Sequence of protein 1:
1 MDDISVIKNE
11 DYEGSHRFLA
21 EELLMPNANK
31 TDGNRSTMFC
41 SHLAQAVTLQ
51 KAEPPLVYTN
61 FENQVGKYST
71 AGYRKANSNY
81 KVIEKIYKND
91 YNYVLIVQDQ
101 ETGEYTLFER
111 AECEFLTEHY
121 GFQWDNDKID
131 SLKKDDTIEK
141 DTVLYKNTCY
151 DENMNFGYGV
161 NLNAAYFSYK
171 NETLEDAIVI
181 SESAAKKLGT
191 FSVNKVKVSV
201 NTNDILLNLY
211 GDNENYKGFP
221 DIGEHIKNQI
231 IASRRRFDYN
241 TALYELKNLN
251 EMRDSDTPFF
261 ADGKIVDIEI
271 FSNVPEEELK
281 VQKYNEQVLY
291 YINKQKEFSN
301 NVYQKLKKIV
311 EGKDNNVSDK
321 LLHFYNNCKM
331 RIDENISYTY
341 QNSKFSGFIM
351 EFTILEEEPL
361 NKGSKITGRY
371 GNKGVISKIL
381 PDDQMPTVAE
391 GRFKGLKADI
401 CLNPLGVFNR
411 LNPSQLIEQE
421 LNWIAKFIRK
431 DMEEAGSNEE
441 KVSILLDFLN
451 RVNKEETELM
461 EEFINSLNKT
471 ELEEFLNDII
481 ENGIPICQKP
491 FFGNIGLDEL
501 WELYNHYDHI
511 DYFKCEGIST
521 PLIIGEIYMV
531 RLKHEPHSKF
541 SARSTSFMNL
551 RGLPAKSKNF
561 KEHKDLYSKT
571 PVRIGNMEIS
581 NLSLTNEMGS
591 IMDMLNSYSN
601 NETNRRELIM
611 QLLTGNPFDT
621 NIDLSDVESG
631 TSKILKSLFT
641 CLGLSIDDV

Residue-level contacts at the interface:
Residue L613 in protein 1 contacts residue C303 in protein 2 (closest heavy-atom distance 3.7 Å).
Residue I609 in protein 1 is in contact with residue I299 in protein 2 (closest heavy-atom distance 3.8 Å).
Residue L613 in protein 1 is in contact with residue I299 in protein 2 (closest heavy-atom distance 4.0 Å).
Residue M548 in protein 1 is in contact with residue R292 in protein 2 (closest heavy-atom distance 3.1 Å).
Residue N240 in protein 1 contacts residue Y338 in protein 2 (closest heavy-atom distance 3.1 Å).
Residue S557 in protein 1 is in contact with residue L291 in protein 2 (closest heavy-atom distance 3.8 Å).
Residue Y244 in protein 1 contacts residue I342 in protein 2 (closest heavy-atom distance 4.0 Å).
Residue L246 in protein 1 contacts residue L421 in protein 2 (closest heavy-atom distance 3.6 Å).
Residue L246 in protein 1 is in contact with residue I417 in protein 2 (closest heavy-atom distance 4.0 Å).
Residue M610 in protein 1 contacts residue C303 in protein 2 (closest heavy-atom distance 4.1 Å).
Residue R605 in protein 1 contacts residue Q295 in protein 2 (closest heavy-atom distance 3.6 Å).
Residue F547 in protein 1 is in contact with residue L291 in protein 2 (closest heavy-atom distance 4.1 Å).
Residue Y239 in protein 1 interacts with residue I427 in protein 2 (closest heavy-atom distance 3.6 Å).
Residue L249 in protein 1 interacts with residue I417 in protein 2 (closest heavy-atom distance 4.3 Å).
Residue V281 in protein 1 contacts residue I420 in protein 2 (closest heavy-atom distance 4.0 Å).
Residue L243 in protein 1 interacts with residue I342 in protein 2 (closest heavy-atom distance 3.9 Å).
Residue S546 in protein 1 interacts with residue D294 in protein 2 (closest heavy-atom distance 3.9 Å).
Residue Y239 in protein 1 is in contact with residue N424 in protein 2 (closest heavy-atom distance 3.6 Å).
Residue V281 in protein 1 is in contact with residue N419 in protein 2 (closest heavy-atom distance 3.1 Å).
Residue R606 in protein 1 is in contact with residue I299 in protein 2 (closest heavy-atom distance 3.8 Å).
Residue E278 in protein 1 contacts residue I420 in protein 2 (closest heavy-atom distance 4.3 Å).
Residue K247 in protein 1 is in contact with residue Y414 in protein 2 (closest heavy-atom distance 3.4 Å).
Residue L550 in protein 1 interacts with residue L290 in protein 2 (closest heavy-atom distance 3.5 Å).
Residue L613 in protein 1 is in contact with residue I300 in protein 2 (closest heavy-atom distance 3.6 Å).
Residue F547 in protein 1 contacts residue N293 in protein 2 (closest heavy-atom distance 4.2 Å).
Residue E602 in protein 1 interacts with residue Q295 in protein 2 (closest heavy-atom distance 4.0 Å).
Residue K556 in protein 1 interacts with residue E287 in protein 2 (closest heavy-atom distance 3.2 Å).
Residue F547 in protein 1 interacts with residue D294 in protein 2 (closest heavy-atom distance 4.3 Å).
Residue N549 in protein 1 is in contact with residue L291 in protein 2 (closest heavy-atom distance 4.2 Å).
Residue L243 in protein 1 contacts residue Y338 in protein 2 (closest heavy-atom distance 3.2 Å).
Residue Y239 in protein 1 interacts with residue L421 in protein 2 (closest heavy-atom distance 4.2 Å).
Residue F547 in protein 1 interacts with residue R292 in protein 2 (closest heavy-atom distance 3.1 Å).
Residue F237 in protein 1 is in contact with residue L421 in protein 2 (closest heavy-atom distance 3.7 Å).
Residue K283 in protein 1 is in contact with residue N419 in protein 2 (closest heavy-atom distance 3.5 Å).
Residue R551 in protein 1 contacts residue M286 in protein 2 (closest heavy-atom distance 3.8 Å).
Residue Y244 in protein 1 contacts residue Y338 in protein 2 (closest heavy-atom distance 4.0 Å).
Residue K247 in protein 1 is in contact with residue S413 in protein 2 (closest heavy-atom distance 4.0 Å).
Residue K247 in protein 1 is in contact with residue L410 in protein 2 (closest heavy-atom distance 3.9 Å).
Residue S255 in protein 1 interacts with residue K349 in protein 2 (closest heavy-atom distance 4.2 Å).
Residue L243 in protein 1 is in contact with residue Y414 in protein 2 (closest heavy-atom distance 2.5 Å).
Residue N549 in protein 1 is in contact with residue L290 in protein 2 (closest heavy-atom distance 3.0 Å).
Residue Y284 in protein 1 contacts residue L421 in protein 2 (closest heavy-atom distance 4.3 Å).
Residue K558 in protein 1 interacts with residue I288 in protein 2 (closest heavy-atom distance 3.7 Å).
Residue I609 in protein 1 is in contact with residue Q295 in protein 2 (closest heavy-atom distance 4.3 Å).
Residue R253 in protein 1 is in contact with residue S345 in protein 2 (closest heavy-atom distance 3.5 Å).
Residue Y244 in protein 1 is in contact with residue S345 in protein 2 (closest heavy-atom distance 3.6 Å).
Residue L243 in protein 1 interacts with residue L461 in protein 2 (closest heavy-atom distance 4.0 Å).
Residue Y284 in protein 1 is in contact with residue I420 in protein 2 (closest heavy-atom distance 3.3 Å).
Residue L243 in protein 1 is in contact with residue M431 in protein 2 (closest heavy-atom distance 3.5 Å).
Residue R606 in protein 1 contacts residue Q295 in protein 2 (closest heavy-atom distance 3.7 Å).
Residue K247 in protein 1 interacts with residue L461 in protein 2 (closest heavy-atom distance 3.2 Å).
Residue Q282 in protein 1 contacts residue I420 in protein 2 (closest heavy-atom distance 3.9 Å).
Residue L243 in protein 1 is in contact with residue I427 in protein 2 (closest heavy-atom distance 4.2 Å).
Residue M548 in protein 1 interacts with residue L291 in protein 2 (closest heavy-atom distance 3.6 Å).
Residue K556 in protein 1 interacts with residue L291 in protein 2 (closest heavy-atom distance 3.9 Å).
Residue K283 in protein 1 is in contact with residue P416 in protein 2 (closest heavy-atom distance 3.8 Å).
Residue T545 in protein 1 is in contact with residue G296 in protein 2 (closest heavy-atom distance 4.0 Å).
Residue Y244 in protein 1 contacts residue K341 in protein 2 (closest heavy-atom distance 3.8 Å).
Residue N549 in protein 1 is in contact with residue M286 in protein 2 (closest heavy-atom distance 3.6 Å).
Residue L243 in protein 1 contacts residue L428 in protein 2 (closest heavy-atom distance 4.1 Å).

These two protein chains interact to form a complex.

Sequence of protein 2:
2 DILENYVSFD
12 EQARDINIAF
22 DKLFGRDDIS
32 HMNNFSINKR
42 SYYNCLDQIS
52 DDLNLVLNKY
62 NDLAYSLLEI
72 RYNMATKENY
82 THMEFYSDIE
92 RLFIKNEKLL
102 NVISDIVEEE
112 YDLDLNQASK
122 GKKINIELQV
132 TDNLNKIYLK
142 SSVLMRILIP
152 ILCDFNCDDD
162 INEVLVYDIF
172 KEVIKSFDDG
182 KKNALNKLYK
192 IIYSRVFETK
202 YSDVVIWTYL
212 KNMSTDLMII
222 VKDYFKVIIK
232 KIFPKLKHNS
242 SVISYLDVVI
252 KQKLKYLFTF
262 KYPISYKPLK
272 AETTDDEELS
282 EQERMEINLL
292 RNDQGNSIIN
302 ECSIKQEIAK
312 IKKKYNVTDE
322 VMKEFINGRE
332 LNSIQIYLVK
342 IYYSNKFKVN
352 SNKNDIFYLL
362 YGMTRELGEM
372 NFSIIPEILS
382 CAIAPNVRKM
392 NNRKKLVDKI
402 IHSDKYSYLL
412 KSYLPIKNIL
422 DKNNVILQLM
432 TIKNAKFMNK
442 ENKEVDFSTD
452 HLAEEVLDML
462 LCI